The following describes two proteins that form a bound complex.

Sequence of the first protein:
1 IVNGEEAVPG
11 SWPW

Sequence of the second protein:
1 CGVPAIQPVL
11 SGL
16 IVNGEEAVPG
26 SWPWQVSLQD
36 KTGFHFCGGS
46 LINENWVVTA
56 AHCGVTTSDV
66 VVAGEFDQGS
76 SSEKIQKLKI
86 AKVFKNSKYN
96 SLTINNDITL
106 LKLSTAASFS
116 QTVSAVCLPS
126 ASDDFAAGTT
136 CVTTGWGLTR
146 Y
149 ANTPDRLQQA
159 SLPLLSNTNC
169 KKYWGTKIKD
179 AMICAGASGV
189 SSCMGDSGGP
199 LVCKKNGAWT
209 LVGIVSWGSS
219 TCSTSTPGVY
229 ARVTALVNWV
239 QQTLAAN

Residue-level contacts at the interface:
Residue G226 in the second protein is in contact with residue W14 in the first protein (closest heavy-atom distance 3.5 Å).
Residue S195 in the second protein is in contact with residue P13 in the first protein (closest heavy-atom distance 4.0 Å).
Residue S218 in the second protein contacts residue W14 in the first protein (closest heavy-atom distance 4.8 Å).
Residue G193 in the second protein is in contact with residue W14 in the first protein (closest heavy-atom distance 2.9 Å).
Residue S214 in the second protein is in contact with residue P13 in the first protein (closest heavy-atom distance 3.7 Å).
Residue C220 in the second protein contacts residue W14 in the first protein (closest heavy-atom distance 3.8 Å).
Residue V213 in the second protein interacts with residue W14 in the first protein (closest heavy-atom distance 4.1 Å).
Residue S217 in the second protein interacts with residue G10 in the first protein (closest heavy-atom distance 3.5 Å).
Residue H57 in the second protein is in contact with residue P13 in the first protein (closest heavy-atom distance 3.7 Å).
Residue S190 in the second protein interacts with residue W14 in the first protein (closest heavy-atom distance 3.5 Å).
Residue S214 in the second protein interacts with residue W14 in the first protein (closest heavy-atom distance 2.9 Å).
Residue M192 in the second protein contacts residue P13 in the first protein (closest heavy-atom distance 3.8 Å).
Residue W215 in the second protein is in contact with residue W14 in the first protein (closest heavy-atom distance 3.6 Å).
Residue K175 in the second protein contacts residue S11 in the first protein (closest heavy-atom distance 4.2 Å).
Residue W172 in the second protein contacts residue S11 in the first protein (closest heavy-atom distance 3.8 Å).
Residue Y228 in the second protein is in contact with residue W14 in the first protein (closest heavy-atom distance 4.7 Å).
Residue G216 in the second protein contacts residue S11 in the first protein (closest heavy-atom distance 3.2 Å).
Residue S218 in the second protein is in contact with residue A7 in the first protein (closest heavy-atom distance 4.3 Å).
Residue S217 in the second protein is in contact with residue S11 in the first protein (closest heavy-atom distance 4.5 Å).
Residue P225 in the second protein interacts with residue W14 in the first protein (closest heavy-atom distance 4.9 Å).
Residue D194 in the second protein is in contact with residue W14 in the first protein (closest heavy-atom distance 3.5 Å).
Residue G216 in the second protein is in contact with residue W14 in the first protein (closest heavy-atom distance 3.3 Å).
Residue S195 in the second protein is in contact with residue W14 in the first protein (closest heavy-atom distance 1.4 Å).
Residue S189 in the second protein is in contact with residue W14 in the first protein (closest heavy-atom distance 3.5 Å).
Residue C191 in the second protein is in contact with residue W14 in the first protein (closest heavy-atom distance 3.3 Å).
Residue I99 in the second protein interacts with residue P13 in the first protein (closest heavy-atom distance 4.2 Å).
Residue W215 in the second protein interacts with residue P13 in the first protein (closest heavy-atom distance 3.7 Å).
Residue W215 in the second protein contacts residue S11 in the first protein (closest heavy-atom distance 4.1 Å).
Residue T219 in the second protein is in contact with residue G10 in the first protein (closest heavy-atom distance 4.9 Å).
Residue S217 in the second protein is in contact with residue W12 in the first protein (closest heavy-atom distance 4.6 Å).
Residue G216 in the second protein interacts with residue W12 in the first protein (closest heavy-atom distance 2.8 Å).
Residue S218 in the second protein interacts with residue P9 in the first protein (closest heavy-atom distance 2.2 Å).
Residue S214 in the second protein contacts residue W12 in the first protein (closest heavy-atom distance 4.9 Å).
Residue S218 in the second protein is in contact with residue S11 in the first protein (closest heavy-atom distance 3.9 Å).
Residue V227 in the second protein is in contact with residue W14 in the first protein (closest heavy-atom distance 4.1 Å).
Residue G216 in the second protein contacts residue G10 in the first protein (closest heavy-atom distance 4.2 Å).
Residue G216 in the second protein is in contact with residue P13 in the first protein (closest heavy-atom distance 4.9 Å).
Residue W172 in the second protein is in contact with residue G10 in the first protein (closest heavy-atom distance 4.0 Å).
Residue W215 in the second protein is in contact with residue W12 in the first protein (closest heavy-atom distance 3.3 Å).
Residue S217 in the second protein interacts with residue W14 in the first protein (closest heavy-atom distance 2.9 Å).
Residue M192 in the second protein interacts with residue W14 in the first protein (closest heavy-atom distance 3.2 Å).
Residue S218 in the second protein interacts with residue G10 in the first protein (closest heavy-atom distance 2.9 Å).
Residue M192 in the second protein is in contact with residue W12 in the first protein (closest heavy-atom distance 3.6 Å).
Residue H57 in the second protein interacts with residue W14 in the first protein (closest heavy-atom distance 3.8 Å).
Residue S218 in the second protein contacts residue W12 in the first protein (closest heavy-atom distance 4.0 Å).